Sequence of chain B:
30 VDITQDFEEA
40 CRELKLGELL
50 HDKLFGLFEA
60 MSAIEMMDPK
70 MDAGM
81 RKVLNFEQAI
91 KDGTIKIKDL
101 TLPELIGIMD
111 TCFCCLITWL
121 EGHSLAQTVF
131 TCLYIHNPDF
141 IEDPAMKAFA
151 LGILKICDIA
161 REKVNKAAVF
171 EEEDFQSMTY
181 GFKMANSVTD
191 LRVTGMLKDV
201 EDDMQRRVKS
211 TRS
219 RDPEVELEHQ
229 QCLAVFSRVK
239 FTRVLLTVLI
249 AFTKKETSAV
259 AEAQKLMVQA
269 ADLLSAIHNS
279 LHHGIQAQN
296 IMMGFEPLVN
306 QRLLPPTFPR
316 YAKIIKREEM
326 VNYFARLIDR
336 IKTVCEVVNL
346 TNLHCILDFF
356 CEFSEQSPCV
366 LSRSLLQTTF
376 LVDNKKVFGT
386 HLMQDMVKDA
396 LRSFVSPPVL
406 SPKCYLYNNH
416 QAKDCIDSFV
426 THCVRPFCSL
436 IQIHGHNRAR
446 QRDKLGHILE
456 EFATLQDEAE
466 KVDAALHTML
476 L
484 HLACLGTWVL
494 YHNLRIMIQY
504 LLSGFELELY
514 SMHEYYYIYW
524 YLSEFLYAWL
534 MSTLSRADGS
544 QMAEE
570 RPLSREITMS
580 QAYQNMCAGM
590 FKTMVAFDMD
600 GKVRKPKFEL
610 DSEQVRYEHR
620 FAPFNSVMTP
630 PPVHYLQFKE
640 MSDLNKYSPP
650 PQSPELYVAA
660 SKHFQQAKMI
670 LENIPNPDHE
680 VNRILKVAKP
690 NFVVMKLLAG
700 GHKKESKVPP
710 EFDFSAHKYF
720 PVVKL

Contacts between the two chains:
Residue F607 in chain B contacts residue L126 in chain A (closest heavy-atom distance 3.7 Å).
Residue P605 in chain B contacts residue G127 in chain A (closest heavy-atom distance 3.9 Å).
Residue R315 in chain B is in contact with residue L139 in chain A (closest heavy-atom distance 4.4 Å).
Residue K606 in chain B is in contact with residue N125 in chain A (closest heavy-atom distance 3.3 Å).
Residue D610 in chain B is in contact with residue L149 in chain A (closest heavy-atom distance 3.7 Å).
Residue E173 in chain B is in contact with residue R136 in chain A (closest heavy-atom distance 4.6 Å).
Residue E517 in chain B is in contact with residue V129 in chain A (closest heavy-atom distance 3.3 Å).
Residue L512 in chain B interacts with residue D131 in chain A (closest heavy-atom distance 3.0 Å).
Residue E608 in chain B interacts with residue L126 in chain A (closest heavy-atom distance 3.6 Å).
Residue P314 in chain B contacts residue L139 in chain A (closest heavy-atom distance 3.8 Å).
Residue L510 in chain B contacts residue R133 in chain A (closest heavy-atom distance 3.6 Å).
Residue R619 in chain B interacts with residue R130 in chain A (closest heavy-atom distance 2.7 Å).
Residue R619 in chain B interacts with residue D131 in chain A (closest heavy-atom distance 4.2 Å).
Residue K69 in chain B contacts residue P28 in chain A (closest heavy-atom distance 3.9 Å).
Residue L45 in chain B contacts residue L12 in chain A (closest heavy-atom distance 4.5 Å).
Residue L512 in chain B interacts with residue R133 in chain A (closest heavy-atom distance 4.2 Å).
Residue H618 in chain B is in contact with residue W150 in chain A (closest heavy-atom distance 3.2 Å).
Residue R615 in chain B is in contact with residue V129 in chain A (closest heavy-atom distance 3.6 Å).
Residue V614 in chain B is in contact with residue W150 in chain A (closest heavy-atom distance 3.5 Å).
Residue V614 in chain B contacts residue R152 in chain A (closest heavy-atom distance 4.0 Å).
Residue L512 in chain B interacts with residue R130 in chain A (closest heavy-atom distance 3.2 Å).
Residue G46 in chain B is in contact with residue H39 in chain A (closest heavy-atom distance 4.1 Å).
Residue R615 in chain B is in contact with residue W150 in chain A (closest heavy-atom distance 4.5 Å).
Residue L48 in chain B contacts residue R35 in chain A (closest heavy-atom distance 4.2 Å).
Residue P605 in chain B interacts with residue N125 in chain A (closest heavy-atom distance 3.5 Å).
Residue S514 in chain B interacts with residue F128 in chain A (closest heavy-atom distance 4.5 Å).
Residue F607 in chain B interacts with residue N125 in chain A (closest heavy-atom distance 4.2 Å).
Residue A62 in chain B interacts with residue S30 in chain A (closest heavy-atom distance 4.3 Å).
Residue D610 in chain B interacts with residue G127 in chain A (closest heavy-atom distance 4.3 Å).
Residue H618 in chain B is in contact with residue R152 in chain A (closest heavy-atom distance 3.9 Å).
Residue L45 in chain B interacts with residue E11 in chain A (closest heavy-atom distance 4.1 Å).
Residue L56 in chain B contacts residue Y36 in chain A (closest heavy-atom distance 3.4 Å).
Residue E511 in chain B contacts residue R130 in chain A (closest heavy-atom distance 3.2 Å).
Residue E511 in chain B is in contact with residue I114 in chain A (closest heavy-atom distance 4.3 Å).
Residue R619 in chain B interacts with residue V129 in chain A (closest heavy-atom distance 3.4 Å).
Residue L512 in chain B interacts with residue K132 in chain A (closest heavy-atom distance 4.1 Å).
Residue V614 in chain B is in contact with residue L151 in chain A (closest heavy-atom distance 4.1 Å).
Residue R315 in chain B is in contact with residue Y137 in chain A (closest heavy-atom distance 4.1 Å).
Residue F607 in chain B interacts with residue K94 in chain A (closest heavy-atom distance 3.9 Å).
Residue E64 in chain B interacts with residue S30 in chain A (closest heavy-atom distance 4.4 Å).
Residue E608 in chain B interacts with residue K94 in chain A (closest heavy-atom distance 4.3 Å).
Residue L48 in chain B is in contact with residue Y32 in chain A (closest heavy-atom distance 4.4 Å).
Residue M60 in chain B is in contact with residue Y36 in chain A (closest heavy-atom distance 3.4 Å).
Residue L56 in chain B contacts residue N40 in chain A (closest heavy-atom distance 4.1 Å).
Residue R315 in chain B contacts residue R136 in chain A (closest heavy-atom distance 3.5 Å).
Residue E511 in chain B is in contact with residue L145 in chain A (closest heavy-atom distance 4.6 Å).
Residue A444 in chain B interacts with residue F135 in chain A (closest heavy-atom distance 3.5 Å).
Residue K69 in chain B interacts with residue L139 in chain A (closest heavy-atom distance 4.1 Å).
Residue A444 in chain B contacts residue R133 in chain A (closest heavy-atom distance 3.4 Å).
Residue P605 in chain B interacts with residue E124 in chain A (closest heavy-atom distance 4.4 Å).
Residue M60 in chain B contacts residue T33 in chain A (closest heavy-atom distance 3.7 Å).
Residue E173 in chain B is in contact with residue F135 in chain A (closest heavy-atom distance 4.6 Å).
Residue R315 in chain B contacts residue Y138 in chain A (closest heavy-atom distance 3.7 Å).
Residue A59 in chain B contacts residue Y32 in chain A (closest heavy-atom distance 3.5 Å).
Residue L609 in chain B is in contact with residue L151 in chain A (closest heavy-atom distance 4.5 Å).
Residue R619 in chain B contacts residue W150 in chain A (closest heavy-atom distance 4.5 Å).
Residue L56 in chain B contacts residue R35 in chain A (closest heavy-atom distance 4.6 Å).
Residue L56 in chain B contacts residue Y32 in chain A (closest heavy-atom distance 4.3 Å).
Residue F313 in chain B interacts with residue L139 in chain A (closest heavy-atom distance 4.2 Å).
Residue E121 in chain B interacts with residue R136 in chain A (closest heavy-atom distance 3.5 Å).

Sequence of chain A:
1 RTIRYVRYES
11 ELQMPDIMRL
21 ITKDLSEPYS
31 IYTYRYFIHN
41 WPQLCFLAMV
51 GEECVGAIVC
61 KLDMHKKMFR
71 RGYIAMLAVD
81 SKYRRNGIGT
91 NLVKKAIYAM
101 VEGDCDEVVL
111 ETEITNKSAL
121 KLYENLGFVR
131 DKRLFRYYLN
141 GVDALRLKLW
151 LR

The following describes two proteins that form a bound complex.